Sequence of protein 1:
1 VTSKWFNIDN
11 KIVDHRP

Sequence of protein 2:
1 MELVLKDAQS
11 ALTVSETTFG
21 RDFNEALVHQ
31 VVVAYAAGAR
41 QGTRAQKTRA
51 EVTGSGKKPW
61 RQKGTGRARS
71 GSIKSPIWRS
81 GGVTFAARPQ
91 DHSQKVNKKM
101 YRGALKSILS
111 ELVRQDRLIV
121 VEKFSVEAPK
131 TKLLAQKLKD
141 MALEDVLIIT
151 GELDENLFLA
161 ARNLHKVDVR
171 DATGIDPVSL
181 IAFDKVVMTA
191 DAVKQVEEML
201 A

These two protein chains interact to form a complex.

Residue-level contacts at the interface:
Residue T65 in protein 2 is in contact with residue V1 in protein 1 (closest heavy-atom distance 4.8 Å).
Residue G64 in protein 2 interacts with residue S3 in protein 1 (closest heavy-atom distance 4.5 Å).